Sequence of chain B:
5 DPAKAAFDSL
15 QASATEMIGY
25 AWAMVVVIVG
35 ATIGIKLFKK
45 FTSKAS

Sequence of chain A:
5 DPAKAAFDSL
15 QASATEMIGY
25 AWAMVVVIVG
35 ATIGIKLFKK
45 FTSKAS

This data describes a binding interaction between two proteins.

Residue-level contacts at the interface:
Residue T36 in chain B interacts with residue F45 in chain A (closest heavy-atom distance 4.2 Å).
Residue A35 in chain B contacts residue F45 in chain A (closest heavy-atom distance 4.2 Å).
Residue T36 in chain B is in contact with residue K48 in chain A (closest heavy-atom distance 3.3 Å).
Residue I32 in chain B interacts with residue L41 in chain A (closest heavy-atom distance 4.7 Å).
Residue K43 in chain B contacts residue S50 in chain A (closest heavy-atom distance 4.0 Å).
Residue I32 in chain B is in contact with residue K44 in chain A (closest heavy-atom distance 4.8 Å).
Residue I32 in chain B contacts residue F45 in chain A (closest heavy-atom distance 4.4 Å).
Residue I39 in chain B interacts with residue K48 in chain A (closest heavy-atom distance 4.3 Å).
Residue K43 in chain B contacts residue K48 in chain A (closest heavy-atom distance 3.2 Å).
Residue I39 in chain B contacts residue F45 in chain A (closest heavy-atom distance 4.9 Å).